Sequence of chain B:
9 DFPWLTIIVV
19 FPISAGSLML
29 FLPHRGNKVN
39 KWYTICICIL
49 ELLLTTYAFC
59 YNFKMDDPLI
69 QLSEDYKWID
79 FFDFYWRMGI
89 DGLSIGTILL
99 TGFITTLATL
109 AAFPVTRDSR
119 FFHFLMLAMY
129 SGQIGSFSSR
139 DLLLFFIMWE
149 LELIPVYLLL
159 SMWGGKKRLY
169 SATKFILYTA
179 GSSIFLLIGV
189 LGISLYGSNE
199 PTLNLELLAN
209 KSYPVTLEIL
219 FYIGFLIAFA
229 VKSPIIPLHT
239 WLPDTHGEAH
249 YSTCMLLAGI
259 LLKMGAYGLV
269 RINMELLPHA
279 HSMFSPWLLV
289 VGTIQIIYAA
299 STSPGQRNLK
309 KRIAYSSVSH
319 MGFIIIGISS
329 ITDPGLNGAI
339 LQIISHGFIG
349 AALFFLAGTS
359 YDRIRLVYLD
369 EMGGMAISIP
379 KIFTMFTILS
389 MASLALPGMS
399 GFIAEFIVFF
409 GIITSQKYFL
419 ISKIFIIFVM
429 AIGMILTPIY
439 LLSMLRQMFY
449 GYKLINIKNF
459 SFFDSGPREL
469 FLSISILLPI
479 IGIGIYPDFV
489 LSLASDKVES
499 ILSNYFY

This data describes a binding interaction between two proteins.

Sequence of chain A:
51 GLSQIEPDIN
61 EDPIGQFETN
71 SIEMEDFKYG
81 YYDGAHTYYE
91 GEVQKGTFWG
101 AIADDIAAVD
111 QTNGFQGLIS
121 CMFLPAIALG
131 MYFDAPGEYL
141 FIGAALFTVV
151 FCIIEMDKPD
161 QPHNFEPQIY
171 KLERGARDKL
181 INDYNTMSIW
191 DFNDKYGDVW

Contacts between the two chains:
Residue I47 in chain B interacts with residue T148 in chain A (closest heavy-atom distance 3.3 Å).
Residue D368 in chain B is in contact with residue N70 in chain A (closest heavy-atom distance 3.3 Å).
Residue R33 in chain B interacts with residue F165 in chain A (closest heavy-atom distance 3.4 Å).
Residue Y450 in chain B interacts with residue I72 in chain A (closest heavy-atom distance 3.1 Å).
Residue T114 in chain B interacts with residue N164 in chain A (closest heavy-atom distance 2.9 Å).
Residue L51 in chain B interacts with residue A145 in chain A (closest heavy-atom distance 4.0 Å).
Residue R444 in chain B contacts residue E68 in chain A (closest heavy-atom distance 3.8 Å).
Residue R444 in chain B interacts with residue F67 in chain A (closest heavy-atom distance 3.5 Å).
Residue K36 in chain B interacts with residue N164 in chain A (closest heavy-atom distance 3.5 Å).
Residue D368 in chain B contacts residue I64 in chain A (closest heavy-atom distance 3.7 Å).
Residue L51 in chain B contacts residue F141 in chain A (closest heavy-atom distance 3.6 Å).
Residue W40 in chain B contacts residue C152 in chain A (closest heavy-atom distance 3.5 Å).
Residue K36 in chain B interacts with residue M156 in chain A (closest heavy-atom distance 3.6 Å).
Residue R444 in chain B interacts with residue T69 in chain A (closest heavy-atom distance 3.5 Å).
Residue G371 in chain B interacts with residue N70 in chain A (closest heavy-atom distance 3.7 Å).
Residue T54 in chain B is in contact with residue F141 in chain A (closest heavy-atom distance 3.6 Å).
Residue Y450 in chain B interacts with residue S71 in chain A (closest heavy-atom distance 2.6 Å).
Residue K39 in chain B is in contact with residue N164 in chain A (closest heavy-atom distance 3.4 Å).
Residue N35 in chain B is in contact with residue N164 in chain A (closest heavy-atom distance 2.6 Å).
Residue C44 in chain B is in contact with residue T148 in chain A (closest heavy-atom distance 3.9 Å).
Residue L51 in chain B is in contact with residue A144 in chain A (closest heavy-atom distance 4.0 Å).
Residue P302 in chain B contacts residue F67 in chain A (closest heavy-atom distance 3.1 Å).
Residue D368 in chain B interacts with residue Q66 in chain A (closest heavy-atom distance 2.7 Å).
Residue C44 in chain B is in contact with residue C152 in chain A (closest heavy-atom distance 3.7 Å).
Residue Y448 in chain B contacts residue T69 in chain A (closest heavy-atom distance 3.5 Å).
Residue G303 in chain B interacts with residue Q66 in chain A (closest heavy-atom distance 2.9 Å).
Residue Y450 in chain B interacts with residue Y82 in chain A (closest heavy-atom distance 3.7 Å).
Residue Y450 in chain B interacts with residue F77 in chain A (closest heavy-atom distance 4.0 Å).
Residue K36 in chain B is in contact with residue D160 in chain A (closest heavy-atom distance 3.4 Å).
Residue Y55 in chain B contacts residue F141 in chain A (closest heavy-atom distance 3.9 Å).
Residue L452 in chain B contacts residue Y82 in chain A (closest heavy-atom distance 3.9 Å).
Residue R33 in chain B is in contact with residue E166 in chain A (closest heavy-atom distance 3.5 Å).
Residue Q445 in chain B contacts residue F67 in chain A (closest heavy-atom distance 2.5 Å).
Residue Q445 in chain B interacts with residue Q66 in chain A (closest heavy-atom distance 3.1 Å).
Residue R363 in chain B contacts residue G51 in chain A (closest heavy-atom distance 3.8 Å).
Residue T114 in chain B interacts with residue F165 in chain A (closest heavy-atom distance 3.0 Å).
Residue C44 in chain B interacts with residue V149 in chain A (closest heavy-atom distance 4.0 Å).
Residue G34 in chain B is in contact with residue F165 in chain A (closest heavy-atom distance 3.7 Å).
Residue D368 in chain B interacts with residue G65 in chain A (closest heavy-atom distance 2.6 Å).
Residue R33 in chain B contacts residue K179 in chain A (closest heavy-atom distance 3.6 Å).
Residue Q445 in chain B interacts with residue T69 in chain A (closest heavy-atom distance 3.5 Å).
Residue V37 in chain B is in contact with residue M156 in chain A (closest heavy-atom distance 3.8 Å).
Residue Y59 in chain B is in contact with residue G137 in chain A (closest heavy-atom distance 3.4 Å).
Residue K36 in chain B is in contact with residue D157 in chain A (closest heavy-atom distance 3.6 Å).
Residue Y41 in chain B interacts with residue C152 in chain A (closest heavy-atom distance 4.0 Å).
Residue L48 in chain B interacts with residue V149 in chain A (closest heavy-atom distance 3.8 Å).
Residue G449 in chain B interacts with residue S71 in chain A (closest heavy-atom distance 3.1 Å).
Residue Y55 in chain B contacts residue E138 in chain A (closest heavy-atom distance 2.8 Å).
Residue R33 in chain B contacts residue W190 in chain A (closest heavy-atom distance 3.4 Å).
Residue K36 in chain B interacts with residue E155 in chain A (closest heavy-atom distance 3.7 Å).
Residue K451 in chain B contacts residue N70 in chain A (closest heavy-atom distance 3.6 Å).
Residue W40 in chain B interacts with residue E155 in chain A (closest heavy-atom distance 2.6 Å).
Residue Y59 in chain B contacts residue F141 in chain A (closest heavy-atom distance 3.7 Å).
Residue G371 in chain B is in contact with residue T69 in chain A (closest heavy-atom distance 4.0 Å).
Residue R305 in chain B contacts residue Q66 in chain A (closest heavy-atom distance 4.0 Å).
Residue T114 in chain B contacts residue E166 in chain A (closest heavy-atom distance 3.3 Å).
Residue R115 in chain B interacts with residue E166 in chain A (closest heavy-atom distance 3.6 Å).
Residue W40 in chain B interacts with residue F151 in chain A (closest heavy-atom distance 3.8 Å).
Residue L48 in chain B interacts with residue A145 in chain A (closest heavy-atom distance 3.5 Å).
Residue P465 in chain B contacts residue V109 in chain A (closest heavy-atom distance 4.0 Å).